Sequence of the first protein:
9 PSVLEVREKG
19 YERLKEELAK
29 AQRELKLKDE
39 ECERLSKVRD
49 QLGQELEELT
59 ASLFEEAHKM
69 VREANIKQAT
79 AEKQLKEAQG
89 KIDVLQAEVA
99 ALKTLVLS

The following describes two proteins that form a bound complex.

Sequence of the second protein:
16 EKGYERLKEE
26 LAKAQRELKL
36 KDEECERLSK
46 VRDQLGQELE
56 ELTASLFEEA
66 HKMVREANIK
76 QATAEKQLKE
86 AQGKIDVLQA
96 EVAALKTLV

Contacts between the two chains:
Residue A86 in the first protein contacts residue A86 in the second protein (closest heavy-atom distance 3.8 Å).
Residue T58 in the first protein interacts with residue F62 in the second protein (closest heavy-atom distance 3.7 Å).
Residue Q76 in the first protein interacts with residue Q76 in the second protein (closest heavy-atom distance 3.9 Å).
Residue A72 in the first protein interacts with residue N73 in the second protein (closest heavy-atom distance 3.8 Å).
Residue F62 in the first protein interacts with residue F62 in the second protein (closest heavy-atom distance 3.5 Å).
Residue L93 in the first protein is in contact with residue V97 in the second protein (closest heavy-atom distance 4.0 Å).
Residue Q76 in the first protein contacts residue A79 in the second protein (closest heavy-atom distance 3.9 Å).
Residue V97 in the first protein interacts with residue L100 in the second protein (closest heavy-atom distance 3.8 Å).
Residue L83 in the first protein contacts residue A86 in the second protein (closest heavy-atom distance 3.7 Å).
Residue L93 in the first protein contacts residue Q94 in the second protein (closest heavy-atom distance 3.6 Å).
Residue R47 in the first protein interacts with residue R47 in the second protein (closest heavy-atom distance 3.9 Å).
Residue Q76 in the first protein interacts with residue K75 in the second protein (closest heavy-atom distance 3.3 Å).
Residue A86 in the first protein contacts residue L83 in the second protein (closest heavy-atom distance 4.5 Å).
Residue K101 in the first protein interacts with residue L100 in the second protein (closest heavy-atom distance 4.3 Å).
Residue V97 in the first protein interacts with residue L93 in the second protein (closest heavy-atom distance 4.3 Å).
Residue A79 in the first protein interacts with residue L83 in the second protein (closest heavy-atom distance 4.1 Å).
Residue Q94 in the first protein contacts residue K89 in the second protein (closest heavy-atom distance 3.5 Å).
Residue A72 in the first protein interacts with residue A72 in the second protein (closest heavy-atom distance 3.7 Å).
Residue F62 in the first protein interacts with residue L61 in the second protein (closest heavy-atom distance 3.5 Å).
Residue V69 in the first protein interacts with residue V69 in the second protein (closest heavy-atom distance 3.8 Å).
Residue E96 in the first protein interacts with residue V97 in the second protein (closest heavy-atom distance 4.1 Å).
Residue V69 in the first protein is in contact with residue A72 in the second protein (closest heavy-atom distance 4.3 Å).
Residue L93 in the first protein contacts residue L93 in the second protein (closest heavy-atom distance 3.8 Å).
Residue N73 in the first protein contacts residue A72 in the second protein (closest heavy-atom distance 4.0 Å).
Residue A79 in the first protein contacts residue E80 in the second protein (closest heavy-atom distance 3.9 Å).
Residue M68 in the first protein contacts residue V69 in the second protein (closest heavy-atom distance 3.8 Å).
Residue I90 in the first protein interacts with residue A86 in the second protein (closest heavy-atom distance 3.7 Å).
Residue H66 in the first protein contacts residue M68 in the second protein (closest heavy-atom distance 4.4 Å).
Residue A65 in the first protein is in contact with residue V69 in the second protein (closest heavy-atom distance 4.0 Å).
Residue L83 in the first protein is in contact with residue L83 in the second protein (closest heavy-atom distance 3.6 Å).
Residue K75 in the first protein contacts residue Q76 in the second protein (closest heavy-atom distance 3.3 Å).
Residue K89 in the first protein contacts residue Q94 in the second protein (closest heavy-atom distance 3.2 Å).
Residue K89 in the first protein is in contact with residue I90 in the second protein (closest heavy-atom distance 3.8 Å).
Residue V104 in the first protein interacts with residue L100 in the second protein (closest heavy-atom distance 4.5 Å).
Residue I90 in the first protein is in contact with residue K89 in the second protein (closest heavy-atom distance 3.7 Å).
Residue L100 in the first protein interacts with residue K101 in the second protein (closest heavy-atom distance 4.1 Å).
Residue L100 in the first protein is in contact with residue L100 in the second protein (closest heavy-atom distance 3.9 Å).
Residue F62 in the first protein interacts with residue T58 in the second protein (closest heavy-atom distance 4.2 Å).
Residue V104 in the first protein contacts residue V104 in the second protein (closest heavy-atom distance 3.8 Å).
Residue E80 in the first protein is in contact with residue A79 in the second protein (closest heavy-atom distance 3.9 Å).
Residue F62 in the first protein contacts residue A65 in the second protein (closest heavy-atom distance 4.5 Å).
Residue V97 in the first protein is in contact with residue E96 in the second protein (closest heavy-atom distance 3.2 Å).
Residue L83 in the first protein contacts residue Q82 in the second protein (closest heavy-atom distance 3.6 Å).
Residue I90 in the first protein contacts residue L93 in the second protein (closest heavy-atom distance 3.8 Å).
Residue A79 in the first protein interacts with residue A79 in the second protein (closest heavy-atom distance 3.8 Å).
Residue L93 in the first protein contacts residue I90 in the second protein (closest heavy-atom distance 3.9 Å).
Residue A86 in the first protein contacts residue I90 in the second protein (closest heavy-atom distance 3.6 Å).
Residue T58 in the first protein interacts with residue T58 in the second protein (closest heavy-atom distance 4.0 Å).
Residue Q76 in the first protein interacts with residue A72 in the second protein (closest heavy-atom distance 4.6 Å).
Residue K75 in the first protein is in contact with residue E80 in the second protein (closest heavy-atom distance 4.3 Å).
Residue A72 in the first protein contacts residue Q76 in the second protein (closest heavy-atom distance 3.4 Å).
Residue V97 in the first protein is in contact with residue V97 in the second protein (closest heavy-atom distance 3.6 Å).
Residue I90 in the first protein is in contact with residue I90 in the second protein (closest heavy-atom distance 3.5 Å).
Residue L61 in the first protein interacts with residue F62 in the second protein (closest heavy-atom distance 3.9 Å).
Residue A65 in the first protein interacts with residue A65 in the second protein (closest heavy-atom distance 4.1 Å).
Residue N73 in the first protein contacts residue K75 in the second protein (closest heavy-atom distance 4.2 Å).
Residue V69 in the first protein contacts residue M68 in the second protein (closest heavy-atom distance 3.9 Å).
Residue Q94 in the first protein contacts residue L93 in the second protein (closest heavy-atom distance 3.7 Å).
Residue L100 in the first protein is in contact with residue V97 in the second protein (closest heavy-atom distance 4.1 Å).
Residue Q82 in the first protein contacts residue L83 in the second protein (closest heavy-atom distance 3.2 Å).